The following describes two proteins that form a bound complex.

Residue-level contacts at the interface:
Residue E77 in chain A interacts with residue L26 in chain B (closest heavy-atom distance 3.3 Å).
Residue D381 in chain A interacts with residue T5 in chain B (closest heavy-atom distance 3.2 Å).
Residue R308 in chain A is in contact with residue S8 in chain B (closest heavy-atom distance 3.6 Å).
Residue Y78 in chain A interacts with residue V27 in chain B (closest heavy-atom distance 3.8 Å).
Residue L150 in chain A contacts residue V10 in chain B (closest heavy-atom distance 3.8 Å).
Residue I322 in chain A interacts with residue H1 in chain B (closest heavy-atom distance 3.7 Å).
Residue P99 in chain A interacts with residue A19 in chain B (closest heavy-atom distance 3.6 Å).
Residue L150 in chain A interacts with residue F6 in chain B (closest heavy-atom distance 3.5 Å).
Residue V246 in chain A interacts with residue H1 in chain B (closest heavy-atom distance 3.3 Å).
Residue Y214 in chain A contacts residue L14 in chain B (closest heavy-atom distance 3.4 Å).
Residue L393 in chain A is in contact with residue T5 in chain B (closest heavy-atom distance 3.7 Å).
Residue R389 in chain A interacts with residue D9 in chain B (closest heavy-atom distance 3.1 Å).
Residue Y157 in chain A is in contact with residue F6 in chain B (closest heavy-atom distance 3.1 Å).
Residue E147 in chain A contacts residue Y13 in chain B (closest heavy-atom distance 2.7 Å).
Residue E77 in chain A interacts with residue R30 in chain B (closest heavy-atom distance 3.1 Å).
Residue Y161 in chain A contacts residue E3 in chain B (closest heavy-atom distance 2.6 Å).
Residue F239 in chain A contacts residue T7 in chain B (closest heavy-atom distance 3.8 Å).
Residue R130 in chain A is in contact with residue V27 in chain B (closest heavy-atom distance 2.6 Å).
Residue W48 in chain A interacts with residue F22 in chain B (closest heavy-atom distance 3.9 Å).
Residue T44 in chain A interacts with residue F22 in chain B (closest heavy-atom distance 3.8 Å).
Residue W223 in chain A contacts residue E21 in chain B (closest heavy-atom distance 3.8 Å).
Residue R319 in chain A is in contact with residue H1 in chain B (closest heavy-atom distance 3.8 Å).
Residue V39 in chain A interacts with residue G16 in chain B (closest heavy-atom distance 4.0 Å).
Residue L397 in chain A is in contact with residue F6 in chain B (closest heavy-atom distance 3.9 Å).
Residue W223 in chain A contacts residue F22 in chain B (closest heavy-atom distance 3.6 Å).
Residue Y97 in chain A is in contact with residue I23 in chain B (closest heavy-atom distance 3.9 Å).
Residue L132 in chain A is in contact with residue V27 in chain B (closest heavy-atom distance 3.4 Å).
Residue K206 in chain A contacts residue T7 in chain B (closest heavy-atom distance 2.9 Å).
Residue Q219 in chain A interacts with residue A18 in chain B (closest heavy-atom distance 3.7 Å).
Residue T400 in chain A contacts residue E3 in chain B (closest heavy-atom distance 3.5 Å).
Residue T307 in chain A is in contact with residue S8 in chain B (closest heavy-atom distance 3.7 Å).
Residue V45 in chain A is in contact with residue F22 in chain B (closest heavy-atom distance 4.1 Å).
Residue P99 in chain A interacts with residue I23 in chain B (closest heavy-atom distance 3.4 Å).
Residue L397 in chain A contacts residue E3 in chain B (closest heavy-atom distance 4.0 Å).
Residue V39 in chain A contacts residue E15 in chain B (closest heavy-atom distance 2.9 Å).
Residue L210 in chain A contacts residue T7 in chain B (closest heavy-atom distance 3.6 Å).
Residue R199 in chain A contacts residue E3 in chain B (closest heavy-atom distance 2.7 Å).
Residue L98 in chain A contacts residue I23 in chain B (closest heavy-atom distance 3.8 Å).
Residue Q243 in chain A contacts residue H1 in chain B (closest heavy-atom distance 3.2 Å).
Residue L41 in chain A contacts residue E15 in chain B (closest heavy-atom distance 3.9 Å).
Residue L153 in chain A contacts residue F6 in chain B (closest heavy-atom distance 3.8 Å).
Residue R308 in chain A interacts with residue S12 in chain B (closest heavy-atom distance 3.6 Å).
Residue L41 in chain A is in contact with residue A18 in chain B (closest heavy-atom distance 3.9 Å).
Residue W315 in chain A is in contact with residue H1 in chain B (closest heavy-atom distance 3.3 Å).
Residue W100 in chain A interacts with residue K20 in chain B (closest heavy-atom distance 4.0 Å).
Residue W48 in chain A contacts residue L26 in chain B (closest heavy-atom distance 3.8 Å).
Residue W48 in chain A is in contact with residue R30 in chain B (closest heavy-atom distance 3.7 Å).
Residue S40 in chain A contacts residue E15 in chain B (closest heavy-atom distance 3.0 Å).
Residue W223 in chain A is in contact with residue W25 in chain B (closest heavy-atom distance 3.4 Å).
Residue R389 in chain A is in contact with residue T5 in chain B (closest heavy-atom distance 3.3 Å).
Residue Y214 in chain A contacts residue S11 in chain B (closest heavy-atom distance 3.3 Å).
Residue R308 in chain A interacts with residue S11 in chain B (closest heavy-atom distance 2.8 Å).
Residue W100 in chain A contacts residue I23 in chain B (closest heavy-atom distance 3.4 Å).
Residue I318 in chain A is in contact with residue H1 in chain B (closest heavy-atom distance 3.9 Å).
Residue Y250 in chain A interacts with residue H1 in chain B (closest heavy-atom distance 4.0 Å).
Residue R308 in chain A interacts with residue E15 in chain B (closest heavy-atom distance 2.9 Å).
Residue Y97 in chain A interacts with residue L26 in chain B (closest heavy-atom distance 3.9 Å).
Residue L210 in chain A contacts residue V10 in chain B (closest heavy-atom distance 3.8 Å).
Residue T307 in chain A is in contact with residue S11 in chain B (closest heavy-atom distance 2.5 Å).
Residue N309 in chain A interacts with residue S8 in chain B (closest heavy-atom distance 3.2 Å).

Sequence of chain A:
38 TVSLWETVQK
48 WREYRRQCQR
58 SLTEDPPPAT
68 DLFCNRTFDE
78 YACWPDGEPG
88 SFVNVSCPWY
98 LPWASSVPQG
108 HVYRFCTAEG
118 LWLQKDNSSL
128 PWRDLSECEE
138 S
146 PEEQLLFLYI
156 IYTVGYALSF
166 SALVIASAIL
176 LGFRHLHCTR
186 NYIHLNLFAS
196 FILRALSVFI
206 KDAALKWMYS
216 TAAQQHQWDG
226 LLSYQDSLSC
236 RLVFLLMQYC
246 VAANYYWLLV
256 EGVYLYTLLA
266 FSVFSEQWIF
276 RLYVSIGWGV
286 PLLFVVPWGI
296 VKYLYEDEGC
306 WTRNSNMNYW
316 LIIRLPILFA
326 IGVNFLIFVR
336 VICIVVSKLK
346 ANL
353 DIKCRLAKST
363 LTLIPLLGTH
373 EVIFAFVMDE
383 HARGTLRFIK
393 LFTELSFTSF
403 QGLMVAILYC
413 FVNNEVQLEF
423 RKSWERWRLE

Sequence of chain B:
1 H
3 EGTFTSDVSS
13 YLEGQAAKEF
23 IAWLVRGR